Sequence of protein 1:
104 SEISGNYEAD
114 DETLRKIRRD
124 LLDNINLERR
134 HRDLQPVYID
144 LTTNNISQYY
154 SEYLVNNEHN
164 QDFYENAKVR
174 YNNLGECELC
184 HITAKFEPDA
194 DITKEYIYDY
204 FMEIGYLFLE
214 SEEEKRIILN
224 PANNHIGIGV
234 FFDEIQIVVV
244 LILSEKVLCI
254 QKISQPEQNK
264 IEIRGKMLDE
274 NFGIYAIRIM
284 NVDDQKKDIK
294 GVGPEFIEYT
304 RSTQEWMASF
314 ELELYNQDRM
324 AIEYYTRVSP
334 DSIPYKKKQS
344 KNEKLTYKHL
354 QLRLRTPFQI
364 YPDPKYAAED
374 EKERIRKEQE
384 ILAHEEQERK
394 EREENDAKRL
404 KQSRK

These two protein chains interact to form a complex.

Sequence of protein 2:
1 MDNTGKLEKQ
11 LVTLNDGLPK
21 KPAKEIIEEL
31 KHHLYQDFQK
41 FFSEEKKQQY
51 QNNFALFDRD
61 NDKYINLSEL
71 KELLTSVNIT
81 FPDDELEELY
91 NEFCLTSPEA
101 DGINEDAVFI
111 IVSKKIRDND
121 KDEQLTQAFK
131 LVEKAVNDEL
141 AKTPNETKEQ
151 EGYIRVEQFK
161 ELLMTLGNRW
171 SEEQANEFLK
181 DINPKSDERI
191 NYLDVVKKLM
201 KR

Contacts between the two chains:
Residue E273 in protein 1 interacts with residue L7 in protein 2 (closest heavy-atom distance 3.0 Å).
Residue A311 in protein 1 contacts residue E172 in protein 2 (closest heavy-atom distance 2.9 Å).
Residue K293 in protein 1 is in contact with residue F178 in protein 2 (closest heavy-atom distance 2.8 Å).
Residue D321 in protein 1 interacts with residue L166 in protein 2 (closest heavy-atom distance 3.0 Å).
Residue E326 in protein 1 interacts with residue E173 in protein 2 (closest heavy-atom distance 2.5 Å).
Residue E316 in protein 1 contacts residue L163 in protein 2 (closest heavy-atom distance 2.7 Å).
Residue K293 in protein 1 interacts with residue Q174 in protein 2 (closest heavy-atom distance 3.0 Å).
Residue L317 in protein 1 interacts with residue L162 in protein 2 (closest heavy-atom distance 2.8 Å).
Residue D321 in protein 1 is in contact with residue G167 in protein 2 (closest heavy-atom distance 2.5 Å).
Residue Q320 in protein 1 interacts with residue L166 in protein 2 (closest heavy-atom distance 2.0 Å).
Residue E314 in protein 1 is in contact with residue F159 in protein 2 (closest heavy-atom distance 2.9 Å).
Residue Q320 in protein 1 is in contact with residue T165 in protein 2 (closest heavy-atom distance 2.9 Å).
Residue N262 in protein 1 interacts with residue E157 in protein 2 (closest heavy-atom distance 2.8 Å).
Residue L315 in protein 1 is in contact with residue K160 in protein 2 (closest heavy-atom distance 2.8 Å).
Residue G294 in protein 1 interacts with residue E177 in protein 2 (closest heavy-atom distance 2.6 Å).
Residue K293 in protein 1 interacts with residue N176 in protein 2 (closest heavy-atom distance 2.7 Å).
Residue N262 in protein 1 contacts residue K160 in protein 2 (closest heavy-atom distance 2.2 Å).
Residue E314 in protein 1 is in contact with residue V156 in protein 2 (closest heavy-atom distance 2.9 Å).
Residue Y318 in protein 1 interacts with residue L163 in protein 2 (closest heavy-atom distance 2.7 Å).
Residue E179 in protein 1 contacts residue N15 in protein 2 (closest heavy-atom distance 2.9 Å).
Residue I282 in protein 1 contacts residue S171 in protein 2 (closest heavy-atom distance 2.8 Å).
Residue E316 in protein 1 is in contact with residue F159 in protein 2 (closest heavy-atom distance 2.9 Å).
Residue N274 in protein 1 is in contact with residue L7 in protein 2 (closest heavy-atom distance 3.0 Å).
Residue R322 in protein 1 is in contact with residue R169 in protein 2 (closest heavy-atom distance 2.6 Å).
Residue F361 in protein 1 interacts with residue R169 in protein 2 (closest heavy-atom distance 2.8 Å).
Residue L317 in protein 1 is in contact with residue A128 in protein 2 (closest heavy-atom distance 2.8 Å).
Residue Y318 in protein 1 interacts with residue V195 in protein 2 (closest heavy-atom distance 2.8 Å).
Residue F313 in protein 1 is in contact with residue A175 in protein 2 (closest heavy-atom distance 2.9 Å).
Residue I264 in protein 1 interacts with residue K160 in protein 2 (closest heavy-atom distance 2.4 Å).
Residue N319 in protein 1 interacts with residue G167 in protein 2 (closest heavy-atom distance 2.9 Å).
Residue N262 in protein 1 contacts residue F159 in protein 2 (closest heavy-atom distance 2.8 Å).
Residue I266 in protein 1 is in contact with residue E172 in protein 2 (closest heavy-atom distance 2.8 Å).
Residue N319 in protein 1 contacts residue N168 in protein 2 (closest heavy-atom distance 2.2 Å).
Residue N169 in protein 1 contacts residue E29 in protein 2 (closest heavy-atom distance 2.9 Å).
Residue N176 in protein 1 contacts residue D16 in protein 2 (closest heavy-atom distance 2.6 Å).
Residue M323 in protein 1 contacts residue R169 in protein 2 (closest heavy-atom distance 2.9 Å).
Residue Y318 in protein 1 contacts residue F129 in protein 2 (closest heavy-atom distance 3.0 Å).
Residue K171 in protein 1 interacts with residue D16 in protein 2 (closest heavy-atom distance 2.9 Å).
Residue I325 in protein 1 interacts with residue S171 in protein 2 (closest heavy-atom distance 3.0 Å).
Residue D272 in protein 1 interacts with residue Q10 in protein 2 (closest heavy-atom distance 2.9 Å).
Residue Y327 in protein 1 contacts residue E173 in protein 2 (closest heavy-atom distance 2.9 Å).
Residue L315 in protein 1 is in contact with residue F159 in protein 2 (closest heavy-atom distance 1.9 Å).
Residue V295 in protein 1 interacts with residue N176 in protein 2 (closest heavy-atom distance 2.8 Å).
Residue L315 in protein 1 is in contact with residue L163 in protein 2 (closest heavy-atom distance 2.9 Å).
Residue F313 in protein 1 interacts with residue N176 in protein 2 (closest heavy-atom distance 2.9 Å).
Residue L317 in protein 1 interacts with residue T165 in protein 2 (closest heavy-atom distance 2.8 Å).
Residue D291 in protein 1 is in contact with residue R202 in protein 2 (closest heavy-atom distance 2.4 Å).
Residue E298 in protein 1 is in contact with residue K180 in protein 2 (closest heavy-atom distance 2.9 Å).
Residue N262 in protein 1 contacts residue E161 in protein 2 (closest heavy-atom distance 2.9 Å).
Residue N319 in protein 1 is in contact with residue L166 in protein 2 (closest heavy-atom distance 2.9 Å).
Residue Q261 in protein 1 interacts with residue E139 in protein 2 (closest heavy-atom distance 2.6 Å).
Residue I282 in protein 1 interacts with residue Q174 in protein 2 (closest heavy-atom distance 2.9 Å).
Residue D321 in protein 1 interacts with residue N168 in protein 2 (closest heavy-atom distance 2.9 Å).
Residue E260 in protein 1 is in contact with residue E157 in protein 2 (closest heavy-atom distance 2.8 Å).
Residue F313 in protein 1 interacts with residue K160 in protein 2 (closest heavy-atom distance 2.8 Å).
Residue D321 in protein 1 interacts with residue R169 in protein 2 (closest heavy-atom distance 2.7 Å).
Residue L315 in protein 1 is in contact with residue Q174 in protein 2 (closest heavy-atom distance 3.0 Å).
Residue M323 in protein 1 contacts residue N168 in protein 2 (closest heavy-atom distance 2.8 Å).
Residue R322 in protein 1 interacts with residue N168 in protein 2 (closest heavy-atom distance 3.0 Å).
Residue G294 in protein 1 contacts residue N176 in protein 2 (closest heavy-atom distance 3.0 Å).